Sequence of chain A:
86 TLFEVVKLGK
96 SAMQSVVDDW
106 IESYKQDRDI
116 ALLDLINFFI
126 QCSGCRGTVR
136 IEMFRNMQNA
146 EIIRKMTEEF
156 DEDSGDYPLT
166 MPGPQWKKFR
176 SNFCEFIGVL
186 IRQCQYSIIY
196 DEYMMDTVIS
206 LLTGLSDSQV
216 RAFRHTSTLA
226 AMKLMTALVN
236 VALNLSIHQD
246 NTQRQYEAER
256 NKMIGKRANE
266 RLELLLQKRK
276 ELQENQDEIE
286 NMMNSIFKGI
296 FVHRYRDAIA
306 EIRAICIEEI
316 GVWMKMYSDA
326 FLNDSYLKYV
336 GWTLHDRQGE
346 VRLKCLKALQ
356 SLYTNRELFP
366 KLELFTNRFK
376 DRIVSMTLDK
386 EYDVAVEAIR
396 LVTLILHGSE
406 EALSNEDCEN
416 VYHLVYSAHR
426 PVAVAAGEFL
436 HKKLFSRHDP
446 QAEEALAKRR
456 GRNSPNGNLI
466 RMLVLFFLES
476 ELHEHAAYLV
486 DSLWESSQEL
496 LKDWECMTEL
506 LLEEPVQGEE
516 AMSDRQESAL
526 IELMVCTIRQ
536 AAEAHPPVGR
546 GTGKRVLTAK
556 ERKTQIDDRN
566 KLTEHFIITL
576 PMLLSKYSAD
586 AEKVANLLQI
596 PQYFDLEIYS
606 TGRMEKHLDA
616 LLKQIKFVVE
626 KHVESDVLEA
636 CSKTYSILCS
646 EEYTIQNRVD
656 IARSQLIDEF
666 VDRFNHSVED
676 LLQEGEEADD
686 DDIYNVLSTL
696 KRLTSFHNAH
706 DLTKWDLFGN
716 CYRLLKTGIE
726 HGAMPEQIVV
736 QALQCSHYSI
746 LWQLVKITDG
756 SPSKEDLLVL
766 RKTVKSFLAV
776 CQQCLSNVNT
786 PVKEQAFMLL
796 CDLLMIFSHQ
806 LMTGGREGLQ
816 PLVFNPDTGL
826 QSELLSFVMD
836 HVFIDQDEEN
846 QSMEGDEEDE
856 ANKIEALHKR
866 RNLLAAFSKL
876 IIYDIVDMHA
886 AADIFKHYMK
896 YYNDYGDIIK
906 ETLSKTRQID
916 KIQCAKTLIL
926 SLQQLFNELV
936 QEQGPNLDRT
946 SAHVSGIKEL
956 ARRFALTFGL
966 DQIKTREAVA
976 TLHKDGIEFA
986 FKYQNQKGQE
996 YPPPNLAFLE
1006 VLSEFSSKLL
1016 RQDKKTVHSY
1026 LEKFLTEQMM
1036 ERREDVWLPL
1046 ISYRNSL

Interface contacts:
Residue Q214 in chain A is in contact with residue D327 in chain B (closest heavy-atom distance 3.1 Å).
Residue H863 in chain A contacts residue W363 in chain B (closest heavy-atom distance 3.3 Å).
Residue R811 in chain A contacts residue R391 in chain B (closest heavy-atom distance 3.4 Å).
Residue M800 in chain A interacts with residue F389 in chain B (closest heavy-atom distance 3.6 Å).
Residue H340 in chain A is in contact with residue Y344 in chain B (closest heavy-atom distance 3.6 Å).
Residue S803 in chain A contacts residue C392 in chain B (closest heavy-atom distance 3.6 Å).
Residue T152 in chain A contacts residue L324 in chain B (closest heavy-atom distance 3.4 Å).
Residue D902 in chain A contacts residue V369 in chain B (closest heavy-atom distance 3.5 Å).
Residue H478 in chain A interacts with residue A354 in chain B (closest heavy-atom distance 3.2 Å).
Residue R342 in chain A contacts residue Q340 in chain B (closest heavy-atom distance 3.3 Å).
Residue N867 in chain A contacts residue L372 in chain B (closest heavy-atom distance 3.6 Å).
Residue A303 in chain A interacts with residue K330 in chain B (closest heavy-atom distance 3.5 Å).
Residue A423 in chain A contacts residue D352 in chain B (closest heavy-atom distance 3.1 Å).
Residue H478 in chain A is in contact with residue P356 in chain B (closest heavy-atom distance 3.5 Å).
Residue K874 in chain A contacts residue F373 in chain B (closest heavy-atom distance 3.3 Å).
Residue L477 in chain A contacts residue P356 in chain B (closest heavy-atom distance 3.3 Å).
Residue E527 in chain A contacts residue K358 in chain B (closest heavy-atom distance 2.9 Å).
Residue Y421 in chain A contacts residue A354 in chain B (closest heavy-atom distance 2.8 Å).
Residue R301 in chain A contacts residue I337 in chain B (closest heavy-atom distance 3.3 Å).
Residue S873 in chain A is in contact with residue F373 in chain B (closest heavy-atom distance 3.1 Å).
Residue Y878 in chain A interacts with residue C392 in chain B (closest heavy-atom distance 3.3 Å).
Residue N867 in chain A interacts with residue A377 in chain B (closest heavy-atom distance 3.0 Å).
Residue W747 in chain A contacts residue R384 in chain B (closest heavy-atom distance 3.3 Å).
Residue H480 in chain A interacts with residue K358 in chain B (closest heavy-atom distance 3.5 Å).
Residue R299 in chain A contacts residue E331 in chain B (closest heavy-atom distance 3.2 Å).
Residue L383 in chain A is in contact with residue T349 in chain B (closest heavy-atom distance 3.1 Å).
Residue K385 in chain A contacts residue T349 in chain B (closest heavy-atom distance 3.4 Å).
Residue Y387 in chain A interacts with residue D352 in chain B (closest heavy-atom distance 2.3 Å).
Residue S700 in chain A interacts with residue W381 in chain B (closest heavy-atom distance 3.3 Å).
Residue Q805 in chain A contacts residue T394 in chain B (closest heavy-atom distance 2.9 Å).
Residue M793 in chain A contacts residue Q378 in chain B (closest heavy-atom distance 3.4 Å).
Residue D212 in chain A contacts residue K330 in chain B (closest heavy-atom distance 2.9 Å).
Residue I859 in chain A is in contact with residue W363 in chain B (closest heavy-atom distance 3.5 Å).
Residue H480 in chain A contacts residue T357 in chain B (closest heavy-atom distance 3.4 Å).
Residue H478 in chain A contacts residue P355 in chain B (closest heavy-atom distance 2.8 Å).
Residue K385 in chain A contacts residue I347 in chain B (closest heavy-atom distance 3.6 Å).
Residue M800 in chain A contacts residue C392 in chain B (closest heavy-atom distance 3.2 Å).
Residue E860 in chain A interacts with residue W363 in chain B (closest heavy-atom distance 3.2 Å).
Residue Y878 in chain A interacts with residue T394 in chain B (closest heavy-atom distance 3.5 Å).
Residue H480 in chain A is in contact with residue M361 in chain B (closest heavy-atom distance 3.3 Å).
Residue W747 in chain A is in contact with residue N382 in chain B (closest heavy-atom distance 3.2 Å).
Residue E906 in chain A contacts residue F373 in chain B (closest heavy-atom distance 3.5 Å).
Residue Y878 in chain A contacts residue L393 in chain B (closest heavy-atom distance 3.3 Å).
Residue S422 in chain A contacts residue D352 in chain B (closest heavy-atom distance 3.3 Å).
Residue K874 in chain A contacts residue L372 in chain B (closest heavy-atom distance 2.9 Å).
Residue L383 in chain A interacts with residue T350 in chain B (closest heavy-atom distance 3.3 Å).
Residue I903 in chain A is in contact with residue F373 in chain B (closest heavy-atom distance 3.6 Å).
Residue E634 in chain A interacts with residue W381 in chain B (closest heavy-atom distance 3.5 Å).
Residue E906 in chain A contacts residue V369 in chain B (closest heavy-atom distance 3.4 Å).
Residue R377 in chain A contacts residue Y344 in chain B (closest heavy-atom distance 3.6 Å).
Residue K638 in chain A contacts residue W381 in chain B (closest heavy-atom distance 3.5 Å).
Residue Y483 in chain A interacts with residue M361 in chain B (closest heavy-atom distance 3.2 Å).
Residue S637 in chain A is in contact with residue W381 in chain B (closest heavy-atom distance 3.5 Å).
Residue H480 in chain A is in contact with residue P356 in chain B (closest heavy-atom distance 2.8 Å).
Residue K874 in chain A interacts with residue L375 in chain B (closest heavy-atom distance 3.6 Å).
Residue K910 in chain A is in contact with residue T394 in chain B (closest heavy-atom distance 3.4 Å).
Residue T907 in chain A is in contact with residue F373 in chain B (closest heavy-atom distance 3.2 Å).
Residue N703 in chain A interacts with residue W381 in chain B (closest heavy-atom distance 3.2 Å).
Residue E479 in chain A interacts with residue P356 in chain B (closest heavy-atom distance 3.1 Å).
Residue V750 in chain A interacts with residue R384 in chain B (closest heavy-atom distance 3.4 Å).

Sequence of chain B:
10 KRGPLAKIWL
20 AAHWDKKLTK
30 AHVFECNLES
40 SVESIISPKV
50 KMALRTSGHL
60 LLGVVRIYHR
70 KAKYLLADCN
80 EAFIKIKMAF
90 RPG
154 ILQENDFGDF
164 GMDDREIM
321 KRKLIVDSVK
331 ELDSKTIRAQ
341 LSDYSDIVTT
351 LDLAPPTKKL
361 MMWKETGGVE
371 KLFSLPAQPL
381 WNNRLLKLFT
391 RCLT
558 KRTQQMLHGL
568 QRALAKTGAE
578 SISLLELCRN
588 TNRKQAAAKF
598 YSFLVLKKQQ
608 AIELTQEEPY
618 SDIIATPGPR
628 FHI

The following describes two proteins that form a bound complex.